This data describes a binding interaction between two proteins.

Sequence of protein 2:
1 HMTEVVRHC

Residue-level contacts at the interface:
Residue A70 in protein 1 is in contact with residue V6 in protein 2 (closest heavy-atom distance 3.7 Å).
Residue V153 in protein 1 is in contact with residue R7 in protein 2 (closest heavy-atom distance 3.6 Å).
Residue Y8 in protein 1 interacts with residue H1 in protein 2 (closest heavy-atom distance 2.6 Å).
Residue K67 in protein 1 contacts residue T3 in protein 2 (closest heavy-atom distance 3.6 Å).
Residue E64 in protein 1 is in contact with residue H1 in protein 2 (closest heavy-atom distance 3.0 Å).
Residue Y124 in protein 1 is in contact with residue C9 in protein 2 (closest heavy-atom distance 4.3 Å).
Residue D78 in protein 1 interacts with residue C9 in protein 2 (closest heavy-atom distance 2.8 Å).
Residue K67 in protein 1 is in contact with residue V6 in protein 2 (closest heavy-atom distance 4.7 Å).
Residue Y100 in protein 1 interacts with residue T3 in protein 2 (closest heavy-atom distance 3.4 Å).
Residue Q156 in protein 1 is in contact with residue E4 in protein 2 (closest heavy-atom distance 4.4 Å).
Residue K67 in protein 1 interacts with residue H1 in protein 2 (closest heavy-atom distance 3.1 Å).
Residue Y160 in protein 1 is in contact with residue M2 in protein 2 (closest heavy-atom distance 3.8 Å).
Residue A151 in protein 1 is in contact with residue R7 in protein 2 (closest heavy-atom distance 3.3 Å).
Residue Q73 in protein 1 contacts residue H8 in protein 2 (closest heavy-atom distance 4.8 Å).
Residue H71 in protein 1 contacts residue V6 in protein 2 (closest heavy-atom distance 3.2 Å).
Residue R98 in protein 1 contacts residue T3 in protein 2 (closest heavy-atom distance 4.2 Å).
Residue R66 in protein 1 is in contact with residue E4 in protein 2 (closest heavy-atom distance 3.1 Å).
Residue Y160 in protein 1 interacts with residue H1 in protein 2 (closest heavy-atom distance 2.6 Å).
Residue V153 in protein 1 contacts residue V5 in protein 2 (closest heavy-atom distance 3.6 Å).
Residue R98 in protein 1 contacts residue V6 in protein 2 (closest heavy-atom distance 3.9 Å).
Residue Y172 in protein 1 is in contact with residue H1 in protein 2 (closest heavy-atom distance 2.9 Å).
Residue M46 in protein 1 is in contact with residue M2 in protein 2 (closest heavy-atom distance 2.8 Å).
Residue K147 in protein 1 is in contact with residue C9 in protein 2 (closest heavy-atom distance 2.9 Å).
Residue M6 in protein 1 interacts with residue H1 in protein 2 (closest heavy-atom distance 4.1 Å).
Residue D78 in protein 1 interacts with residue R7 in protein 2 (closest heavy-atom distance 5.0 Å).
Residue V68 in protein 1 is in contact with residue M2 in protein 2 (closest heavy-atom distance 3.9 Å).
Residue T74 in protein 1 interacts with residue R7 in protein 2 (closest heavy-atom distance 3.8 Å).
Residue Y117 in protein 1 interacts with residue C9 in protein 2 (closest heavy-atom distance 4.1 Å).
Residue W168 in protein 1 contacts residue H1 in protein 2 (closest heavy-atom distance 3.6 Å).
Residue W148 in protein 1 interacts with residue C9 in protein 2 (closest heavy-atom distance 3.2 Å).
Residue Y8 in protein 1 interacts with residue M2 in protein 2 (closest heavy-atom distance 3.4 Å).
Residue L157 in protein 1 interacts with residue V5 in protein 2 (closest heavy-atom distance 4.0 Å).
Residue L157 in protein 1 is in contact with residue T3 in protein 2 (closest heavy-atom distance 4.3 Å).
Residue R98 in protein 1 is in contact with residue V5 in protein 2 (closest heavy-atom distance 3.0 Å).
Residue Q156 in protein 1 interacts with residue V5 in protein 2 (closest heavy-atom distance 3.4 Å).
Residue K67 in protein 1 interacts with residue E4 in protein 2 (closest heavy-atom distance 3.0 Å).
Residue E64 in protein 1 is in contact with residue M2 in protein 2 (closest heavy-atom distance 3.0 Å).
Residue H71 in protein 1 is in contact with residue T3 in protein 2 (closest heavy-atom distance 3.5 Å).
Residue F34 in protein 1 contacts residue H1 in protein 2 (closest heavy-atom distance 4.5 Å).
Residue T74 in protein 1 interacts with residue H8 in protein 2 (closest heavy-atom distance 3.5 Å).
Residue K147 in protein 1 contacts residue H8 in protein 2 (closest heavy-atom distance 4.0 Å).
Residue T144 in protein 1 interacts with residue H8 in protein 2 (closest heavy-atom distance 5.0 Å).
Residue H71 in protein 1 interacts with residue V5 in protein 2 (closest heavy-atom distance 4.3 Å).
Residue D78 in protein 1 is in contact with residue H8 in protein 2 (closest heavy-atom distance 3.7 Å).
Residue W148 in protein 1 interacts with residue R7 in protein 2 (closest heavy-atom distance 3.7 Å).
Residue T144 in protein 1 is in contact with residue C9 in protein 2 (closest heavy-atom distance 3.1 Å).
Residue V77 in protein 1 interacts with residue H8 in protein 2 (closest heavy-atom distance 3.7 Å).
Residue K67 in protein 1 contacts residue M2 in protein 2 (closest heavy-atom distance 2.6 Å).
Residue Y160 in protein 1 is in contact with residue T3 in protein 2 (closest heavy-atom distance 3.6 Å).
Residue T164 in protein 1 is in contact with residue H1 in protein 2 (closest heavy-atom distance 3.5 Å).
Residue Y117 in protein 1 is in contact with residue R7 in protein 2 (closest heavy-atom distance 4.5 Å).
Residue L82 in protein 1 contacts residue C9 in protein 2 (closest heavy-atom distance 3.9 Å).
Residue W148 in protein 1 interacts with residue H8 in protein 2 (closest heavy-atom distance 2.9 Å).
Residue Y85 in protein 1 interacts with residue C9 in protein 2 (closest heavy-atom distance 3.1 Å).
Residue Y60 in protein 1 contacts residue H1 in protein 2 (closest heavy-atom distance 4.1 Å).
Residue Y100 in protein 1 interacts with residue M2 in protein 2 (closest heavy-atom distance 3.4 Å).
Residue T81 in protein 1 interacts with residue C9 in protein 2 (closest heavy-atom distance 3.7 Å).
Residue H71 in protein 1 is in contact with residue M2 in protein 2 (closest heavy-atom distance 4.3 Å).
Residue T74 in protein 1 is in contact with residue V6 in protein 2 (closest heavy-atom distance 2.7 Å).
Residue F10 in protein 1 is in contact with residue M2 in protein 2 (closest heavy-atom distance 3.9 Å).

Sequence of protein 1:
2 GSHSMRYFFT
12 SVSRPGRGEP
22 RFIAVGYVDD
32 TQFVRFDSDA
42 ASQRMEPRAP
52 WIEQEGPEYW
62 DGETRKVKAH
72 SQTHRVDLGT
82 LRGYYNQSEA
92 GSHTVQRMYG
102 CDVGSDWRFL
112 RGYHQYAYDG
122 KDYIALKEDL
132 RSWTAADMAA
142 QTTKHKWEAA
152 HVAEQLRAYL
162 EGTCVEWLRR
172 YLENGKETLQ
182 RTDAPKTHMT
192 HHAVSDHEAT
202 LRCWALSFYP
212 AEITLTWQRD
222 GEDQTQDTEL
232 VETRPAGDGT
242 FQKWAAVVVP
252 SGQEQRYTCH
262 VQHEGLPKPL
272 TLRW